Sequence of the first protein:
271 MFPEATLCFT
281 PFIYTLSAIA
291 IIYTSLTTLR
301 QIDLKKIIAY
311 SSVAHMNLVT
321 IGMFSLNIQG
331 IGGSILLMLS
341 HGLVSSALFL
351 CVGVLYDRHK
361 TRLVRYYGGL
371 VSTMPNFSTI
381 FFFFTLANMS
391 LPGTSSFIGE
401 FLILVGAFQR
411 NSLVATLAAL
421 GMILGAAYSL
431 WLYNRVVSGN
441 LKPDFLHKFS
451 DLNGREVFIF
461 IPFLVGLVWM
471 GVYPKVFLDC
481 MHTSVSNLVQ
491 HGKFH

These two protein chains interact to form a complex.

Sequence of the second protein:
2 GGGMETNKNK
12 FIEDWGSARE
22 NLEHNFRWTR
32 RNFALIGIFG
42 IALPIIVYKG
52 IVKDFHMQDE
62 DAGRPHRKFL

Contacts between the two chains:
Residue L277 in the first protein contacts residue F70 in the second protein (closest heavy-atom distance 3.1 Å).
Residue T285 in the first protein interacts with residue P45 in the second protein (closest heavy-atom distance 3.4 Å).
Residue I302 in the first protein contacts residue R20 in the second protein (closest heavy-atom distance 3.6 Å).
Residue C278 in the first protein is in contact with residue F70 in the second protein (closest heavy-atom distance 4.1 Å).
Residue S412 in the first protein interacts with residue D55 in the second protein (closest heavy-atom distance 4.0 Å).
Residue H447 in the first protein contacts residue G2 in the second protein (closest heavy-atom distance 3.4 Å).
Residue R365 in the first protein interacts with residue I13 in the second protein (closest heavy-atom distance 3.6 Å).
Residue K448 in the first protein contacts residue G4 in the second protein (closest heavy-atom distance 3.4 Å).
Residue Y293 in the first protein interacts with residue L44 in the second protein (closest heavy-atom distance 3.3 Å).
Residue P281 in the first protein contacts residue V53 in the second protein (closest heavy-atom distance 4.1 Å).
Residue K360 in the first protein is in contact with residue K9 in the second protein (closest heavy-atom distance 2.8 Å).
Residue R358 in the first protein interacts with residue M5 in the second protein (closest heavy-atom distance 3.7 Å).
Residue L363 in the first protein is in contact with residue I13 in the second protein (closest heavy-atom distance 3.8 Å).
Residue L277 in the first protein contacts residue R68 in the second protein (closest heavy-atom distance 3.3 Å).
Residue P281 in the first protein contacts residue F56 in the second protein (closest heavy-atom distance 3.8 Å).
Residue L413 in the first protein is in contact with residue I52 in the second protein (closest heavy-atom distance 4.0 Å).
Residue P281 in the first protein is in contact with residue I52 in the second protein (closest heavy-atom distance 4.0 Å).
Residue T285 in the first protein interacts with residue V48 in the second protein (closest heavy-atom distance 3.8 Å).
Residue F445 in the first protein is in contact with residue T7 in the second protein (closest heavy-atom distance 3.8 Å).
Residue Y284 in the first protein interacts with residue F56 in the second protein (closest heavy-atom distance 4.0 Å).
Residue N411 in the first protein is in contact with residue I52 in the second protein (closest heavy-atom distance 3.4 Å).
Residue K448 in the first protein interacts with residue G2 in the second protein (closest heavy-atom distance 3.6 Å).
Residue T361 in the first protein interacts with residue T7 in the second protein (closest heavy-atom distance 3.7 Å).
Residue C278 in the first protein is in contact with residue L71 in the second protein (closest heavy-atom distance 4.1 Å).
Residue R300 in the first protein contacts residue R20 in the second protein (closest heavy-atom distance 2.3 Å).
Residue Q301 in the first protein contacts residue R20 in the second protein (closest heavy-atom distance 3.9 Å).
Residue S450 in the first protein contacts residue M5 in the second protein (closest heavy-atom distance 4.0 Å).
Residue R410 in the first protein contacts residue Q59 in the second protein (closest heavy-atom distance 3.0 Å).
Residue L417 in the first protein is in contact with residue V48 in the second protein (closest heavy-atom distance 4.0 Å).
Residue L363 in the first protein is in contact with residue E14 in the second protein (closest heavy-atom distance 3.6 Å).
Residue K360 in the first protein is in contact with residue T7 in the second protein (closest heavy-atom distance 4.1 Å).
Residue F449 in the first protein is in contact with residue M5 in the second protein (closest heavy-atom distance 3.8 Å).
Residue N411 in the first protein contacts residue F56 in the second protein (closest heavy-atom distance 3.1 Å).
Residue T285 in the first protein contacts residue Y49 in the second protein (closest heavy-atom distance 3.4 Å).
Residue P281 in the first protein is in contact with residue Y49 in the second protein (closest heavy-atom distance 3.8 Å).
Residue Y366 in the first protein contacts residue I13 in the second protein (closest heavy-atom distance 3.4 Å).
Residue H359 in the first protein is in contact with residue M5 in the second protein (closest heavy-atom distance 3.1 Å).
Residue I302 in the first protein is in contact with residue W16 in the second protein (closest heavy-atom distance 3.8 Å).
Residue Y366 in the first protein is in contact with residue N10 in the second protein (closest heavy-atom distance 2.8 Å).
Residue F282 in the first protein interacts with residue Y49 in the second protein (closest heavy-atom distance 3.9 Å).
Residue K448 in the first protein is in contact with residue M5 in the second protein (closest heavy-atom distance 3.6 Å).
Residue Y366 in the first protein contacts residue N8 in the second protein (closest heavy-atom distance 3.9 Å).
Residue Y293 in the first protein contacts residue F40 in the second protein (closest heavy-atom distance 2.3 Å).
Residue F445 in the first protein interacts with residue N8 in the second protein (closest heavy-atom distance 2.9 Å).
Residue P281 in the first protein interacts with residue F70 in the second protein (closest heavy-atom distance 3.6 Å).
Residue Y366 in the first protein is in contact with residue E14 in the second protein (closest heavy-atom distance 3.6 Å).
Residue R365 in the first protein is in contact with residue W16 in the second protein (closest heavy-atom distance 4.0 Å).
Residue I289 in the first protein interacts with residue P45 in the second protein (closest heavy-atom distance 4.1 Å).
Residue E274 in the first protein is in contact with residue R68 in the second protein (closest heavy-atom distance 4.0 Å).
Residue N411 in the first protein interacts with residue Q59 in the second protein (closest heavy-atom distance 3.9 Å).
Residue Y366 in the first protein contacts residue K9 in the second protein (closest heavy-atom distance 3.2 Å).
Residue C278 in the first protein contacts residue R68 in the second protein (closest heavy-atom distance 2.8 Å).
Residue L446 in the first protein is in contact with residue T7 in the second protein (closest heavy-atom distance 3.5 Å).
Residue N411 in the first protein interacts with residue D55 in the second protein (closest heavy-atom distance 3.6 Å).
Residue I302 in the first protein interacts with residue G17 in the second protein (closest heavy-atom distance 3.9 Å).
Residue R410 in the first protein contacts residue F56 in the second protein (closest heavy-atom distance 3.3 Å).
Residue L413 in the first protein is in contact with residue G51 in the second protein (closest heavy-atom distance 4.1 Å).
Residue K448 in the first protein is in contact with residue G3 in the second protein (closest heavy-atom distance 4.0 Å).
Residue F445 in the first protein is in contact with residue I13 in the second protein (closest heavy-atom distance 3.6 Å).
Residue D444 in the first protein contacts residue N8 in the second protein (closest heavy-atom distance 4.0 Å).